Contacts between the two chains:
Residue R67 in the second protein is in contact with residue S1155 in the first protein (closest heavy-atom distance 3.0 Å).
Residue R1108 in the second protein contacts residue R63 in the first protein (closest heavy-atom distance 3.0 Å).
Residue P1043 in the second protein contacts residue F22 in the first protein (closest heavy-atom distance 3.7 Å).
Residue R67 in the second protein interacts with residue Q1075 in the first protein (closest heavy-atom distance 3.1 Å).
Residue L1044 in the second protein contacts residue F22 in the first protein (closest heavy-atom distance 3.5 Å).
Residue E1082 in the second protein contacts residue I29 in the first protein (closest heavy-atom distance 3.5 Å).
Residue V25 in the second protein interacts with residue P1043 in the first protein (closest heavy-atom distance 3.5 Å).
Residue V250 in the second protein is in contact with residue L1033 in the first protein (closest heavy-atom distance 4.0 Å).
Residue A1083 in the second protein contacts residue K26 in the first protein (closest heavy-atom distance 3.3 Å).
Residue V250 in the second protein is in contact with residue P371 in the first protein (closest heavy-atom distance 3.8 Å).
Residue D1156 in the second protein is in contact with residue E35 in the first protein (closest heavy-atom distance 3.3 Å).
Residue P1043 in the second protein interacts with residue V25 in the first protein (closest heavy-atom distance 3.7 Å).
Residue D1084 in the second protein is in contact with residue T28 in the first protein (closest heavy-atom distance 3.6 Å).
Residue F22 in the second protein contacts residue P1043 in the first protein (closest heavy-atom distance 3.8 Å).
Residue S1155 in the second protein is in contact with residue R67 in the first protein (closest heavy-atom distance 2.9 Å).
Residue T28 in the second protein interacts with residue D1084 in the first protein (closest heavy-atom distance 3.6 Å).
Residue Q1075 in the second protein interacts with residue R67 in the first protein (closest heavy-atom distance 3.2 Å).
Residue E1082 in the second protein is in contact with residue T28 in the first protein (closest heavy-atom distance 2.8 Å).
Residue E35 in the second protein interacts with residue N1154 in the first protein (closest heavy-atom distance 3.3 Å).
Residue V25 in the second protein contacts residue R1051 in the first protein (closest heavy-atom distance 4.0 Å).
Residue S27 in the second protein is in contact with residue E1082 in the first protein (closest heavy-atom distance 3.8 Å).
Residue R63 in the second protein is in contact with residue D1156 in the first protein (closest heavy-atom distance 2.9 Å).
Residue T28 in the second protein interacts with residue R1093 in the first protein (closest heavy-atom distance 3.7 Å).
Residue P1043 in the second protein contacts residue T23 in the first protein (closest heavy-atom distance 3.6 Å).
Residue Y251 in the second protein contacts residue P371 in the first protein (closest heavy-atom distance 4.0 Å).
Residue D1156 in the second protein is in contact with residue R63 in the first protein (closest heavy-atom distance 3.2 Å).
Residue F22 in the second protein contacts residue L1044 in the first protein (closest heavy-atom distance 3.5 Å).
Residue E1082 in the second protein is in contact with residue S27 in the first protein (closest heavy-atom distance 3.7 Å).
Residue K26 in the second protein interacts with residue A1083 in the first protein (closest heavy-atom distance 3.4 Å).
Residue T23 in the second protein contacts residue P1043 in the first protein (closest heavy-atom distance 3.9 Å).
Residue E35 in the second protein is in contact with residue N1157 in the first protein (closest heavy-atom distance 3.8 Å).
Residue N1154 in the second protein is in contact with residue E35 in the first protein (closest heavy-atom distance 3.5 Å).
Residue D1031 in the second protein interacts with residue E219 in the first protein (closest heavy-atom distance 2.9 Å).
Residue P1158 in the second protein contacts residue R67 in the first protein (closest heavy-atom distance 4.0 Å).
Residue T28 in the second protein is in contact with residue E1082 in the first protein (closest heavy-atom distance 2.6 Å).
Residue I29 in the second protein is in contact with residue E1082 in the first protein (closest heavy-atom distance 3.5 Å).
Residue R1093 in the second protein contacts residue T28 in the first protein (closest heavy-atom distance 3.7 Å).
Residue P1086 in the second protein interacts with residue M21 in the first protein (closest heavy-atom distance 3.6 Å).
Residue K26 in the second protein is in contact with residue D1084 in the first protein (closest heavy-atom distance 2.9 Å).
Residue M21 in the second protein interacts with residue P1086 in the first protein (closest heavy-atom distance 3.6 Å).
Residue R63 in the second protein contacts residue R1108 in the first protein (closest heavy-atom distance 3.0 Å).
Residue M21 in the second protein interacts with residue L1044 in the first protein (closest heavy-atom distance 3.9 Å).
Residue Q218 in the second protein interacts with residue K1038 in the first protein (closest heavy-atom distance 3.8 Å).
Residue R67 in the second protein contacts residue N1071 in the first protein (closest heavy-atom distance 3.7 Å).
Residue M21 in the second protein interacts with residue D1084 in the first protein (closest heavy-atom distance 3.8 Å).
Residue F22 in the second protein is in contact with residue E1045 in the first protein (closest heavy-atom distance 3.0 Å).
Residue E35 in the second protein contacts residue D1156 in the first protein (closest heavy-atom distance 3.4 Å).
Residue E1045 in the second protein is in contact with residue F22 in the first protein (closest heavy-atom distance 2.9 Å).
Residue K1038 in the second protein contacts residue Q218 in the first protein (closest heavy-atom distance 3.9 Å).
Residue D1084 in the second protein contacts residue M21 in the first protein (closest heavy-atom distance 3.8 Å).
Residue N1157 in the second protein is in contact with residue E35 in the first protein (closest heavy-atom distance 4.0 Å).
Residue V25 in the second protein interacts with residue V1042 in the first protein (closest heavy-atom distance 3.8 Å).
Residue V1042 in the second protein interacts with residue V25 in the first protein (closest heavy-atom distance 3.8 Å).
Residue N1071 in the second protein interacts with residue R67 in the first protein (closest heavy-atom distance 4.0 Å).
Residue V25 in the second protein is in contact with residue L1041 in the first protein (closest heavy-atom distance 4.0 Å).
Residue R67 in the second protein interacts with residue P1158 in the first protein (closest heavy-atom distance 3.9 Å).
Residue E219 in the second protein is in contact with residue K1038 in the first protein (closest heavy-atom distance 2.3 Å).
Residue L1041 in the second protein contacts residue V25 in the first protein (closest heavy-atom distance 3.8 Å).
Residue D1084 in the second protein interacts with residue K26 in the first protein (closest heavy-atom distance 2.6 Å).
Residue K1038 in the second protein interacts with residue E219 in the first protein (closest heavy-atom distance 2.4 Å).

Sequence of the first protein:
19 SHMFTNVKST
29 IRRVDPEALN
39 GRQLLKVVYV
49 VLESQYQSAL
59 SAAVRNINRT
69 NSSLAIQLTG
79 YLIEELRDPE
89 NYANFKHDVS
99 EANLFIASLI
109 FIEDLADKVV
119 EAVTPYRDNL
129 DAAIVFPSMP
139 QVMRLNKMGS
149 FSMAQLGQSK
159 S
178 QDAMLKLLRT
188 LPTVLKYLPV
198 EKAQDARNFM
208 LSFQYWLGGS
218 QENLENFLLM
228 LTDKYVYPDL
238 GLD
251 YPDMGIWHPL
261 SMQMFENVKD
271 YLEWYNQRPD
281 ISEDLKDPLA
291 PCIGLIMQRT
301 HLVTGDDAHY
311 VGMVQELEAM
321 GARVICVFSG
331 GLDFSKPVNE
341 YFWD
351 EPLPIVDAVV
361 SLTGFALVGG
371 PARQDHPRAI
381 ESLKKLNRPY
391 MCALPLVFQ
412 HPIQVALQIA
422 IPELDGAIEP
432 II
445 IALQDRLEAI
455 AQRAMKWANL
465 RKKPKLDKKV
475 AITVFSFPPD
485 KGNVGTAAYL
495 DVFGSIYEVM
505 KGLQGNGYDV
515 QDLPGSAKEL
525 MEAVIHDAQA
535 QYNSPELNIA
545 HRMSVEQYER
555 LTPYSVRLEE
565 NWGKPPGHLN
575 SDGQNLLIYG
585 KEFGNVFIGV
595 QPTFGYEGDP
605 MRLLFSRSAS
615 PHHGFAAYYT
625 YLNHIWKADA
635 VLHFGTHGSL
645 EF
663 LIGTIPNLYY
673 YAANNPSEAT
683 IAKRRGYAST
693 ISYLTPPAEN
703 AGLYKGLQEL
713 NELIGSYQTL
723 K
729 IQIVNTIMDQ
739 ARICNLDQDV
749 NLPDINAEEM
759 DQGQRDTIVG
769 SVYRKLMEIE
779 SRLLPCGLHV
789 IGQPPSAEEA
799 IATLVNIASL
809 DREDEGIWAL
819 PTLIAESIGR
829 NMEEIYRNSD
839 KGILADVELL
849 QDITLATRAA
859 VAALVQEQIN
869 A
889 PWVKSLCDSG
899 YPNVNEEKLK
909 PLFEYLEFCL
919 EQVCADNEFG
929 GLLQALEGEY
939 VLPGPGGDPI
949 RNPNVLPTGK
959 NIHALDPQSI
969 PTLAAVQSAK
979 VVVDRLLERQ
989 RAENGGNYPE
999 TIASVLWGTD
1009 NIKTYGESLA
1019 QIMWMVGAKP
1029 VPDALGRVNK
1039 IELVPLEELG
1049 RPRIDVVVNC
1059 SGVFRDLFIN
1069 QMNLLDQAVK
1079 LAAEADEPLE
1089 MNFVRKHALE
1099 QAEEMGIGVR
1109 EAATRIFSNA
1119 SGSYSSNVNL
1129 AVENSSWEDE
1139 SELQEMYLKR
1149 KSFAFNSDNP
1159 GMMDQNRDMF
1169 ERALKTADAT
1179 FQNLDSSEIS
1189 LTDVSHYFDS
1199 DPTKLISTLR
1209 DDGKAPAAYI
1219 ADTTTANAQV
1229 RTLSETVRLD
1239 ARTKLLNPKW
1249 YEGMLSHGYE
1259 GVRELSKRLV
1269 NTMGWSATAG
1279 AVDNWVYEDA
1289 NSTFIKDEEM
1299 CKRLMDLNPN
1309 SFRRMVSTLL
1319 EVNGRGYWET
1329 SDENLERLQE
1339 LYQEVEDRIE

The following describes two proteins that form a bound complex.

Sequence of the second protein:
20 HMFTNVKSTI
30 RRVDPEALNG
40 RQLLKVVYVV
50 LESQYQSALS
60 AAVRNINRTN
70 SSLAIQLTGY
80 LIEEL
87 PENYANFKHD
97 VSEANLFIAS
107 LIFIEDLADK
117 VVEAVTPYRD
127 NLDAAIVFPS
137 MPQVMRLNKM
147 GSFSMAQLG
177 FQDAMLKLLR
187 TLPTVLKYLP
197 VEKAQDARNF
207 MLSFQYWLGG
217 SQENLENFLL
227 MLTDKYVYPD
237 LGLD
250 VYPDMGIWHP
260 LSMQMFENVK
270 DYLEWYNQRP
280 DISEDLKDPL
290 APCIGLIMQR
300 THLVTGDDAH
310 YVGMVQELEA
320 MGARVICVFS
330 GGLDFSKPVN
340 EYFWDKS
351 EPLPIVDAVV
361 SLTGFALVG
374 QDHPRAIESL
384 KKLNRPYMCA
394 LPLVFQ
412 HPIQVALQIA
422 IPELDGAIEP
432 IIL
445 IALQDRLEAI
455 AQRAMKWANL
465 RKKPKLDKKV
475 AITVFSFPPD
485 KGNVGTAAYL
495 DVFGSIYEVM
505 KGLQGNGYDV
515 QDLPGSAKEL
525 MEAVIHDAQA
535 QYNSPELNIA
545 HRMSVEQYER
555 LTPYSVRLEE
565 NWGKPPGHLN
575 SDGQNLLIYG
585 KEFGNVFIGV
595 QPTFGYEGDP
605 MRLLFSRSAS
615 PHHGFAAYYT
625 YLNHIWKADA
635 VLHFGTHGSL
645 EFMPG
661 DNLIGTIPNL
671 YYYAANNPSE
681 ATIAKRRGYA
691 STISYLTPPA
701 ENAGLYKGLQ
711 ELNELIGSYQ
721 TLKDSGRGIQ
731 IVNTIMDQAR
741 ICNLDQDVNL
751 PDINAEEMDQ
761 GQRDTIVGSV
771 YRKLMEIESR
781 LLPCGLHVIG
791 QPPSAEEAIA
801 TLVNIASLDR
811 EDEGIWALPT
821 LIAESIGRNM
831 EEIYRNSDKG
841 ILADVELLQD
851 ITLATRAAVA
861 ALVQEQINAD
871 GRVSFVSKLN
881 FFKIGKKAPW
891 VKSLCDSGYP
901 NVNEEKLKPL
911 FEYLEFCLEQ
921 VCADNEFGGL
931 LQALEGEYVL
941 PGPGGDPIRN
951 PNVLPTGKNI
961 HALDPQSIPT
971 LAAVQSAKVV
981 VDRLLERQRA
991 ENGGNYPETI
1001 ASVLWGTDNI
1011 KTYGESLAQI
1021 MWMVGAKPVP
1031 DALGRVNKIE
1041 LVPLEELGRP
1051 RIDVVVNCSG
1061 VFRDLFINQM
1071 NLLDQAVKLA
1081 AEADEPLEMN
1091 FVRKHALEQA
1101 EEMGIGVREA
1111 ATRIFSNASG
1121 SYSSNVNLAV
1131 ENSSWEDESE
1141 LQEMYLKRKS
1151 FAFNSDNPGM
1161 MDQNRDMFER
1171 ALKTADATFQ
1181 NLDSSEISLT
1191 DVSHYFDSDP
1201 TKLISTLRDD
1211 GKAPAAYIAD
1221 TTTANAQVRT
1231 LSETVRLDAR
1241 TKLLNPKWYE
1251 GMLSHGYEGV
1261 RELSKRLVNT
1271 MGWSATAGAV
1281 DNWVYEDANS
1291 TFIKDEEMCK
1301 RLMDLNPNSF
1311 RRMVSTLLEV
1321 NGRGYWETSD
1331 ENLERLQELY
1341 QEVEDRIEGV